Sequence of chain A:
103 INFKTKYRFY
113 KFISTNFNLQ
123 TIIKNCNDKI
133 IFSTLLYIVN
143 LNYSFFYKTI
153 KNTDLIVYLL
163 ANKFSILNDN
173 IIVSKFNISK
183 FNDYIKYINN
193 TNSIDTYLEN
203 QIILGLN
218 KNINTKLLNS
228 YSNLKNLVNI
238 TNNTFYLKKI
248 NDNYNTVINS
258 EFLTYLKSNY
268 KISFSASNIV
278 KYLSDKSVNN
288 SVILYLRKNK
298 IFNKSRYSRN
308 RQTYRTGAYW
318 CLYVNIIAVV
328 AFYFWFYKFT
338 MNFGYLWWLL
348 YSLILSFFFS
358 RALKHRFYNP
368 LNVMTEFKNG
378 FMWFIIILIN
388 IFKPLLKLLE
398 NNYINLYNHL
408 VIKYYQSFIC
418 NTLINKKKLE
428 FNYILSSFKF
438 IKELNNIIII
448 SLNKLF

Residue-level contacts at the interface:
Residue A273 in chain A is in contact with residue T13 in chain B (closest heavy-atom distance 4.2 Å).
Residue S274 in chain A contacts residue D14 in chain B (closest heavy-atom distance 3.7 Å).
Residue S272 in chain A contacts residue N11 in chain B (closest heavy-atom distance 4.9 Å).
Residue I276 in chain A contacts residue I28 in chain B (closest heavy-atom distance 3.3 Å).
Residue I276 in chain A is in contact with residue N29 in chain B (closest heavy-atom distance 4.2 Å).
Residue S274 in chain A is in contact with residue T13 in chain B (closest heavy-atom distance 3.9 Å).
Residue N275 in chain A interacts with residue D14 in chain B (closest heavy-atom distance 3.4 Å).
Residue S274 in chain A is in contact with residue S12 in chain B (closest heavy-atom distance 4.5 Å).
Residue S272 in chain A is in contact with residue T13 in chain B (closest heavy-atom distance 3.7 Å).

These two protein chains interact to form a complex.

Sequence of chain B:
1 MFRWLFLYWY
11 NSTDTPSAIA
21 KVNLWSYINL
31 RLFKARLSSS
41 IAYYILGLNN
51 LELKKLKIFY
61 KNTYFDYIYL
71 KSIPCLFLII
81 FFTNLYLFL